Sequence of chain B:
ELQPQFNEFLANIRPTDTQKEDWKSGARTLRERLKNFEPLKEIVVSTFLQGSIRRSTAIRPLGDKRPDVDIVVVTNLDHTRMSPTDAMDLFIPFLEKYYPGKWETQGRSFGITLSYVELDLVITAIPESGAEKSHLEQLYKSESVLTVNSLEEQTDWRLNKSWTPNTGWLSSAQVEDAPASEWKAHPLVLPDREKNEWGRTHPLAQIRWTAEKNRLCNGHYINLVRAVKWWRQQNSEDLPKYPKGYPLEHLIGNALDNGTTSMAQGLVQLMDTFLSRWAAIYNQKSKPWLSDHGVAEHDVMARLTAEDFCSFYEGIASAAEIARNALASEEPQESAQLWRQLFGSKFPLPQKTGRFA

These two protein chains interact to form a complex.

Sequence of chain A:
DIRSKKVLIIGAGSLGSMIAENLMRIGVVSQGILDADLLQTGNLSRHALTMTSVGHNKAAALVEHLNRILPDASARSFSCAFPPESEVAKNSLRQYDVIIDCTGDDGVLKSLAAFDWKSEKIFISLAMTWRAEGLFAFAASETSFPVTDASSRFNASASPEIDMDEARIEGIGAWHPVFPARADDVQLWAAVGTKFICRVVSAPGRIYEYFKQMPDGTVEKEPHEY

Interface contacts:
Residue G45 in chain B contacts residue E516 in chain A (closest heavy-atom distance 3.9 Å).
Residue R397 in chain B is in contact with residue M502 in chain A (closest heavy-atom distance 3.4 Å).
Residue E40 in chain B contacts residue T522 in chain A (closest heavy-atom distance 3.7 Å).
Residue R52 in chain B interacts with residue E494 in chain A (closest heavy-atom distance 2.9 Å).
Residue E40 in chain B contacts residue P520 in chain A (closest heavy-atom distance 3.5 Å).
Residue Y135 in chain B interacts with residue Y600 in chain A (closest heavy-atom distance 3.6 Å).
Residue F398 in chain B interacts with residue I536 in chain A (closest heavy-atom distance 3.9 Å).
Residue R397 in chain B interacts with residue F510 in chain A (closest heavy-atom distance 3.9 Å).
Residue S134 in chain B interacts with residue Y600 in chain A (closest heavy-atom distance 4.5 Å).
Residue S44 in chain B is in contact with residue E516 in chain A (closest heavy-atom distance 3.1 Å).
Residue A399 in chain B contacts residue S388 in chain A (closest heavy-atom distance 3.5 Å).
Residue D41 in chain B interacts with residue R580 in chain A (closest heavy-atom distance 4.3 Å).
Residue F398 in chain B interacts with residue F553 in chain A (closest heavy-atom distance 3.7 Å).
Residue R397 in chain B interacts with residue D480 in chain A (closest heavy-atom distance 3.3 Å).
Residue R397 in chain B interacts with residue F528 in chain A (closest heavy-atom distance 3.6 Å).
Residue T48 in chain B interacts with residue E516 in chain A (closest heavy-atom distance 2.8 Å).
Residue T395 in chain B is in contact with residue F510 in chain A (closest heavy-atom distance 4.4 Å).
Residue A399 in chain B is in contact with residue G478 in chain A (closest heavy-atom distance 4.0 Å).
Residue Y135 in chain B contacts residue R527 in chain A (closest heavy-atom distance 3.1 Å).
Residue T48 in chain B is in contact with residue E494 in chain A (closest heavy-atom distance 4.0 Å).
Residue A399 in chain B interacts with residue T477 in chain A (closest heavy-atom distance 3.8 Å).
Residue S134 in chain B interacts with residue R580 in chain A (closest heavy-atom distance 4.3 Å).
Residue T48 in chain B is in contact with residue T517 in chain A (closest heavy-atom distance 3.8 Å).
Residue R397 in chain B contacts residue L483 in chain A (closest heavy-atom distance 3.8 Å).
Residue A399 in chain B interacts with residue F553 in chain A (closest heavy-atom distance 4.3 Å).
Residue F398 in chain B contacts residue M502 in chain A (closest heavy-atom distance 2.9 Å).
Residue R85 in chain B is in contact with residue Y600 in chain A (closest heavy-atom distance 4.0 Å).
Residue K394 in chain B contacts residue N529 in chain A (closest heavy-atom distance 4.5 Å).
Residue F398 in chain B is in contact with residue W504 in chain A (closest heavy-atom distance 3.6 Å).
Residue A399 in chain B interacts with residue M502 in chain A (closest heavy-atom distance 4.3 Å).
Residue F398 in chain B is in contact with residue A501 in chain A (closest heavy-atom distance 3.9 Å).
Residue R47 in chain B interacts with residue T517 in chain A (closest heavy-atom distance 4.3 Å).
Residue G396 in chain B is in contact with residue I536 in chain A (closest heavy-atom distance 4.1 Å).
Residue E51 in chain B interacts with residue T517 in chain A (closest heavy-atom distance 4.6 Å).
Residue A399 in chain B is in contact with residue L389 in chain A (closest heavy-atom distance 3.4 Å).
Residue R52 in chain B is in contact with residue S515 in chain A (closest heavy-atom distance 4.5 Å).
Residue E51 in chain B is in contact with residue K492 in chain A (closest heavy-atom distance 4.0 Å).
Residue E40 in chain B interacts with residue V521 in chain A (closest heavy-atom distance 3.5 Å).
Residue G396 in chain B interacts with residue T503 in chain A (closest heavy-atom distance 4.2 Å).
Residue R397 in chain B interacts with residue G478 in chain A (closest heavy-atom distance 3.2 Å).
Residue Q393 in chain B is in contact with residue N529 in chain A (closest heavy-atom distance 3.2 Å).
Residue E40 in chain B interacts with residue D523 in chain A (closest heavy-atom distance 3.2 Å).
Residue D36 in chain B interacts with residue T522 in chain A (closest heavy-atom distance 4.6 Å).
Residue Y135 in chain B is in contact with residue D523 in chain A (closest heavy-atom distance 2.8 Å).
Residue T37 in chain B is in contact with residue T522 in chain A (closest heavy-atom distance 3.7 Å).
Residue G396 in chain B interacts with residue F510 in chain A (closest heavy-atom distance 4.3 Å).
Residue R397 in chain B interacts with residue D479 in chain A (closest heavy-atom distance 3.6 Å).
Residue R397 in chain B contacts residue S499 in chain A (closest heavy-atom distance 4.1 Å).
Residue R397 in chain B contacts residue A501 in chain A (closest heavy-atom distance 3.7 Å).
Residue T395 in chain B is in contact with residue S533 in chain A (closest heavy-atom distance 3.9 Å).
Residue T395 in chain B interacts with residue N529 in chain A (closest heavy-atom distance 3.5 Å).
Residue G396 in chain B contacts residue M502 in chain A (closest heavy-atom distance 4.0 Å).
Residue E51 in chain B interacts with residue E494 in chain A (closest heavy-atom distance 4.7 Å).
Residue T395 in chain B contacts residue F528 in chain A (closest heavy-atom distance 3.9 Å).
Residue A399 in chain B is in contact with residue C476 in chain A (closest heavy-atom distance 3.5 Å).
Residue G396 in chain B interacts with residue W504 in chain A (closest heavy-atom distance 4.6 Å).
Residue A399 in chain B is in contact with residue G387 in chain A (closest heavy-atom distance 4.6 Å).
Residue E51 in chain B interacts with residue S493 in chain A (closest heavy-atom distance 4.4 Å).
Residue F398 in chain B interacts with residue T503 in chain A (closest heavy-atom distance 3.7 Å).
Residue R47 in chain B interacts with residue S518 in chain A (closest heavy-atom distance 3.8 Å).